Sequence of the second protein:
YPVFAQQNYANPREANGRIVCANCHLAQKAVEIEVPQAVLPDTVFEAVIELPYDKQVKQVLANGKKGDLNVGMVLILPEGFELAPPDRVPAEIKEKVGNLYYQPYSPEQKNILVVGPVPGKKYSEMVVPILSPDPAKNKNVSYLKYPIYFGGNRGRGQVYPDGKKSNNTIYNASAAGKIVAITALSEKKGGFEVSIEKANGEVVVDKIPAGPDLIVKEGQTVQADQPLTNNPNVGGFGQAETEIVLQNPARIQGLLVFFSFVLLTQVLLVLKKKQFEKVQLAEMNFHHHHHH

Contacts between the two chains:
Residue Q275 in the second protein contacts residue I32 in the first protein (closest heavy-atom distance 4.1 Å).
Residue Q275 in the second protein interacts with residue L31 in the first protein (closest heavy-atom distance 3.1 Å).
Residue L271 in the second protein interacts with residue I21 in the first protein (closest heavy-atom distance 3.9 Å).
Residue K278 in the second protein is in contact with residue I32 in the first protein (closest heavy-atom distance 3.2 Å).
Residue L264 in the second protein is in contact with residue F17 in the first protein (closest heavy-atom distance 3.9 Å).
Residue L268 in the second protein contacts residue I21 in the first protein (closest heavy-atom distance 4.4 Å).
Residue V267 in the second protein interacts with residue T18 in the first protein (closest heavy-atom distance 3.7 Å).
Residue L268 in the second protein interacts with residue L25 in the first protein (closest heavy-atom distance 4.7 Å).
Residue V267 in the second protein contacts residue F17 in the first protein (closest heavy-atom distance 5.0 Å).
Residue K278 in the second protein is in contact with residue L26 in the first protein (closest heavy-atom distance 4.5 Å).
Residue L271 in the second protein interacts with residue Y22 in the first protein (closest heavy-atom distance 3.6 Å).
Residue L263 in the second protein is in contact with residue A14 in the first protein (closest heavy-atom distance 4.0 Å).
Residue L263 in the second protein is in contact with residue T18 in the first protein (closest heavy-atom distance 5.0 Å).
Residue L263 in the second protein contacts residue F17 in the first protein (closest heavy-atom distance 4.2 Å).
Residue V267 in the second protein interacts with residue I21 in the first protein (closest heavy-atom distance 4.6 Å).
Residue L271 in the second protein contacts residue L25 in the first protein (closest heavy-atom distance 3.9 Å).
Residue L271 in the second protein contacts residue I32 in the first protein (closest heavy-atom distance 3.7 Å).
Residue L264 in the second protein is in contact with residue I21 in the first protein (closest heavy-atom distance 4.1 Å).

Sequence of the first protein:
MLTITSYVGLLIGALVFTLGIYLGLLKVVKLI

This data describes a binding interaction between two proteins.